Contacts between the two chains:
Residue E90 in chain A contacts residue R54 in chain B (closest heavy-atom distance 2.9 Å).
Residue Y83 in chain A interacts with residue N53 in chain B (closest heavy-atom distance 3.3 Å).
Residue K91 in chain A is in contact with residue R223 in chain B (closest heavy-atom distance 3.4 Å).
Residue W96 in chain A contacts residue K197 in chain B (closest heavy-atom distance 3.4 Å).
Residue V667 in chain A interacts with residue K119 in chain B (closest heavy-atom distance 2.9 Å).
Residue V642 in chain A interacts with residue F187 in chain B (closest heavy-atom distance 3.5 Å).
Residue G85 in chain A interacts with residue F51 in chain B (closest heavy-atom distance 3.2 Å).
Residue N109 in chain A interacts with residue P190 in chain B (closest heavy-atom distance 3.5 Å).
Residue G88 in chain A is in contact with residue D220 in chain B (closest heavy-atom distance 3.3 Å).
Residue R94 in chain A interacts with residue K197 in chain B (closest heavy-atom distance 3.5 Å).
Residue N109 in chain A is in contact with residue G188 in chain B (closest heavy-atom distance 3.3 Å).
Residue Y108 in chain A is in contact with residue F187 in chain B (closest heavy-atom distance 3.4 Å).
Residue V97 in chain A interacts with residue N199 in chain B (closest heavy-atom distance 2.7 Å).
Residue P99 in chain A contacts residue N199 in chain B (closest heavy-atom distance 3.5 Å).
Residue R115 in chain A contacts residue I195 in chain B (closest heavy-atom distance 3.3 Å).
Residue H106 in chain A interacts with residue P185 in chain B (closest heavy-atom distance 3.0 Å).
Residue Y83 in chain A is in contact with residue P52 in chain B (closest heavy-atom distance 3.5 Å).
Residue N116 in chain A interacts with residue V196 in chain B (closest heavy-atom distance 2.9 Å).
Residue R411 in chain A is in contact with residue K176 in chain B (closest heavy-atom distance 3.5 Å).
Residue H140 in chain A is in contact with residue L200 in chain B (closest heavy-atom distance 3.5 Å).
Residue V667 in chain A is in contact with residue F120 in chain B (closest heavy-atom distance 3.4 Å).
Residue L131 in chain A contacts residue T201 in chain B (closest heavy-atom distance 3.4 Å).
Residue R380 in chain A is in contact with residue K176 in chain B (closest heavy-atom distance 2.5 Å).
Residue W96 in chain A interacts with residue A213 in chain B (closest heavy-atom distance 3.4 Å).
Residue Y119 in chain A contacts residue I195 in chain B (closest heavy-atom distance 3.6 Å).
Residue R639 in chain A is in contact with residue L186 in chain B (closest heavy-atom distance 3.6 Å).
Residue E90 in chain A is in contact with residue R223 in chain B (closest heavy-atom distance 3.4 Å).
Residue Y108 in chain A is in contact with residue L198 in chain B (closest heavy-atom distance 3.4 Å).
Residue G88 in chain A contacts residue R223 in chain B (closest heavy-atom distance 3.4 Å).
Residue V97 in chain A is in contact with residue K197 in chain B (closest heavy-atom distance 3.5 Å).
Residue V95 in chain A is in contact with residue K197 in chain B (closest heavy-atom distance 3.5 Å).
Residue G414 in chain A contacts residue E173 in chain B (closest heavy-atom distance 3.0 Å).
Residue N77 in chain A interacts with residue R54 in chain B (closest heavy-atom distance 3.3 Å).
Residue G414 in chain A interacts with residue L177 in chain B (closest heavy-atom distance 3.4 Å).
Residue L131 in chain A contacts residue S202 in chain B (closest heavy-atom distance 3.2 Å).
Residue R94 in chain A contacts residue I195 in chain B (closest heavy-atom distance 3.3 Å).
Residue G665 in chain A contacts residue F120 in chain B (closest heavy-atom distance 3.2 Å).
Residue M663 in chain A interacts with residue F120 in chain B (closest heavy-atom distance 3.2 Å).
Residue L70 in chain A interacts with residue N199 in chain B (closest heavy-atom distance 3.4 Å).
Residue H106 in chain A is in contact with residue F187 in chain B (closest heavy-atom distance 3.4 Å).
Residue V97 in chain A is in contact with residue L198 in chain B (closest heavy-atom distance 3.4 Å).
Residue F125 in chain A contacts residue L198 in chain B (closest heavy-atom distance 3.3 Å).
Residue A92 in chain A interacts with residue R194 in chain B (closest heavy-atom distance 3.5 Å).
Residue V660 in chain A interacts with residue Q122 in chain B (closest heavy-atom distance 3.5 Å).
Residue P87 in chain A is in contact with residue F224 in chain B (closest heavy-atom distance 3.3 Å).
Residue H61 in chain A contacts residue T206 in chain B (closest heavy-atom distance 3.6 Å).
Residue R94 in chain A is in contact with residue E216 in chain B (closest heavy-atom distance 3.2 Å).
Residue K91 in chain A is in contact with residue R194 in chain B (closest heavy-atom distance 3.4 Å).
Residue Y108 in chain A interacts with residue G188 in chain B (closest heavy-atom distance 3.2 Å).
Residue S666 in chain A interacts with residue K119 in chain B (closest heavy-atom distance 3.4 Å).
Residue Y119 in chain A interacts with residue K197 in chain B (closest heavy-atom distance 3.4 Å).
Residue A114 in chain A interacts with residue S192 in chain B (closest heavy-atom distance 3.3 Å).
Residue L82 in chain A is in contact with residue R54 in chain B (closest heavy-atom distance 2.5 Å).
Residue Y83 in chain A interacts with residue R54 in chain B (closest heavy-atom distance 3.3 Å).
Residue F89 in chain A is in contact with residue R54 in chain B (closest heavy-atom distance 3.0 Å).
Residue G85 in chain A interacts with residue A50 in chain B (closest heavy-atom distance 3.5 Å).
Residue L113 in chain A is in contact with residue R193 in chain B (closest heavy-atom distance 3.4 Å).
Residue L132 in chain A is in contact with residue L200 in chain B (closest heavy-atom distance 3.4 Å).
Residue R380 in chain A is in contact with residue L177 in chain B (closest heavy-atom distance 3.3 Å).
Residue R94 in chain A interacts with residue H217 in chain B (closest heavy-atom distance 3.0 Å).

The following describes two proteins that form a bound complex.

Sequence of chain A:
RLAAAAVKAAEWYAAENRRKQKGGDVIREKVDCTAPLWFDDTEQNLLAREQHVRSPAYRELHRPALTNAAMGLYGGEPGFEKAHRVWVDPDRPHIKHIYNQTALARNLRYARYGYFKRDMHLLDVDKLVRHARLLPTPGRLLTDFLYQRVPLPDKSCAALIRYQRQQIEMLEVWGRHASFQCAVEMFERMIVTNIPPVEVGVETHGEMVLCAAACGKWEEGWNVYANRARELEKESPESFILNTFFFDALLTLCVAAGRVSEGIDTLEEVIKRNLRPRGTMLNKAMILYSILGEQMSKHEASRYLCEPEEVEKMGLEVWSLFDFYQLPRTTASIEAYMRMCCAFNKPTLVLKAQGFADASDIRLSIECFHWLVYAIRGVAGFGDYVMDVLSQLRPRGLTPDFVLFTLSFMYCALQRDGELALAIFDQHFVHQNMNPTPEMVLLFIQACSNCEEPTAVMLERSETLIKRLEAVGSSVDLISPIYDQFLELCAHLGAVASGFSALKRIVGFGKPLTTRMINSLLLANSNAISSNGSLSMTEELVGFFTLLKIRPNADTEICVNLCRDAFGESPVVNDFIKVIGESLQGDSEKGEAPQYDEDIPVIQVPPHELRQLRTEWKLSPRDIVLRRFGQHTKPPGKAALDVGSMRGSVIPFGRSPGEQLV

Sequence of chain B:
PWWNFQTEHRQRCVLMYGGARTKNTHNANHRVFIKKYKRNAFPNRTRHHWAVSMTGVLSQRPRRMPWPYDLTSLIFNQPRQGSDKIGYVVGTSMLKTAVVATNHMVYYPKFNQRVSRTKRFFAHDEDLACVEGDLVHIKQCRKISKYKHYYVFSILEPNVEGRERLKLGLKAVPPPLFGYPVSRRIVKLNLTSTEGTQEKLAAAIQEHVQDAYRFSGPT